Interface contacts:
Residue K25 in protein 1 interacts with residue K34 in protein 2 (closest heavy-atom distance 3.5 Å).
Residue G2 in protein 1 interacts with residue D18 in protein 2 (closest heavy-atom distance 4.0 Å).
Residue K4 in protein 1 is in contact with residue D18 in protein 2 (closest heavy-atom distance 4.5 Å).
Residue K4 in protein 1 is in contact with residue L13 in protein 2 (closest heavy-atom distance 3.8 Å).
Residue R3 in protein 1 contacts residue L13 in protein 2 (closest heavy-atom distance 2.8 Å).
Residue G2 in protein 1 contacts residue E17 in protein 2 (closest heavy-atom distance 4.6 Å).
Residue V28 in protein 1 interacts with residue Y31 in protein 2 (closest heavy-atom distance 3.6 Å).
Residue E32 in protein 1 is in contact with residue F26 in protein 2 (closest heavy-atom distance 4.7 Å).
Residue K5 in protein 1 is in contact with residue L13 in protein 2 (closest heavy-atom distance 4.0 Å).
Residue E32 in protein 1 interacts with residue R27 in protein 2 (closest heavy-atom distance 4.7 Å).
Residue G2 in protein 1 interacts with residue M16 in protein 2 (closest heavy-atom distance 4.3 Å).
Residue R3 in protein 1 interacts with residue L15 in protein 2 (closest heavy-atom distance 3.6 Å).
Residue V28 in protein 1 is in contact with residue F26 in protein 2 (closest heavy-atom distance 4.6 Å).
Residue L31 in protein 1 is in contact with residue F26 in protein 2 (closest heavy-atom distance 3.4 Å).
Residue G2 in protein 1 is in contact with residue L15 in protein 2 (closest heavy-atom distance 3.5 Å).
Residue V28 in protein 1 is in contact with residue R27 in protein 2 (closest heavy-atom distance 3.8 Å).
Residue R3 in protein 1 contacts residue R22 in protein 2 (closest heavy-atom distance 4.2 Å).
Residue V28 in protein 1 interacts with residue V30 in protein 2 (closest heavy-atom distance 3.6 Å).
Residue P27 in protein 1 contacts residue V30 in protein 2 (closest heavy-atom distance 3.6 Å).
Residue P27 in protein 1 interacts with residue K34 in protein 2 (closest heavy-atom distance 3.7 Å).
Residue R3 in protein 1 interacts with residue D18 in protein 2 (closest heavy-atom distance 4.5 Å).
Residue G2 in protein 1 interacts with residue L13 in protein 2 (closest heavy-atom distance 3.4 Å).
Residue D26 in protein 1 interacts with residue Y31 in protein 2 (closest heavy-atom distance 3.7 Å).
Residue R3 in protein 1 interacts with residue K14 in protein 2 (closest heavy-atom distance 4.7 Å).
Residue G6 in protein 1 is in contact with residue L13 in protein 2 (closest heavy-atom distance 4.1 Å).
Residue R3 in protein 1 contacts residue P19 in protein 2 (closest heavy-atom distance 3.5 Å).
Residue R3 in protein 1 is in contact with residue M16 in protein 2 (closest heavy-atom distance 4.3 Å).
Residue G2 in protein 1 contacts residue K14 in protein 2 (closest heavy-atom distance 3.5 Å).
Residue R3 in protein 1 interacts with residue E17 in protein 2 (closest heavy-atom distance 4.2 Å).

Sequence of protein 2:
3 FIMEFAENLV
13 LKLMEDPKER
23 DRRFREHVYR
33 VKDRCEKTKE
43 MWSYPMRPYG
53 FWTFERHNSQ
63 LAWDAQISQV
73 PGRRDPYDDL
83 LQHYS

Sequence of protein 1:
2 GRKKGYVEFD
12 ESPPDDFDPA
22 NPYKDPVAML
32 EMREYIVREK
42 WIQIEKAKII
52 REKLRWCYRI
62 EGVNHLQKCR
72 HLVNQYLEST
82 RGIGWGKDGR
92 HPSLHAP

The following describes two proteins that form a bound complex.